Residue-level contacts at the interface:
Residue Y193 in the second protein interacts with residue V28 in the first protein (closest heavy-atom distance 2.4 Å).
Residue L58 in the second protein interacts with residue L20 in the first protein (closest heavy-atom distance 2.5 Å).
Residue P83 in the second protein interacts with residue V28 in the first protein (closest heavy-atom distance 4.1 Å).
Residue C86 in the second protein interacts with residue V28 in the first protein (closest heavy-atom distance 3.9 Å).
Residue P65 in the second protein is in contact with residue L20 in the first protein (closest heavy-atom distance 4.3 Å).
Residue S60 in the second protein interacts with residue T18 in the first protein (closest heavy-atom distance 2.9 Å).
Residue H113 in the second protein contacts residue V28 in the first protein (closest heavy-atom distance 4.2 Å).
Residue G63 in the second protein contacts residue P16 in the first protein (closest heavy-atom distance 4.8 Å).
Residue C86 in the second protein interacts with residue P27 in the first protein (closest heavy-atom distance 4.1 Å).
Residue M59 in the second protein is in contact with residue F17 in the first protein (closest heavy-atom distance 3.6 Å).
Residue T54 in the second protein contacts residue P27 in the first protein (closest heavy-atom distance 4.4 Å).
Residue A57 in the second protein contacts residue H22 in the first protein (closest heavy-atom distance 3.3 Å).
Residue L58 in the second protein is in contact with residue H22 in the first protein (closest heavy-atom distance 3.2 Å).
Residue S60 in the second protein contacts residue R19 in the first protein (closest heavy-atom distance 4.9 Å).
Residue Y189 in the second protein is in contact with residue V28 in the first protein (closest heavy-atom distance 3.4 Å).
Residue T56 in the second protein interacts with residue H22 in the first protein (closest heavy-atom distance 3.7 Å).
Residue L58 in the second protein contacts residue T18 in the first protein (closest heavy-atom distance 4.2 Å).
Residue S60 in the second protein is in contact with residue P16 in the first protein (closest heavy-atom distance 3.9 Å).
Residue I114 in the second protein interacts with residue V28 in the first protein (closest heavy-atom distance 3.7 Å).
Residue M59 in the second protein contacts residue R19 in the first protein (closest heavy-atom distance 4.2 Å).
Residue S70 in the second protein is in contact with residue P26 in the first protein (closest heavy-atom distance 3.8 Å).
Residue P120 in the second protein interacts with residue V28 in the first protein (closest heavy-atom distance 3.7 Å).
Residue C191 in the second protein contacts residue P27 in the first protein (closest heavy-atom distance 4.1 Å).
Residue C191 in the second protein contacts residue V28 in the first protein (closest heavy-atom distance 4.0 Å).
Residue G84 in the second protein is in contact with residue V28 in the first protein (closest heavy-atom distance 4.1 Å).
Residue A88 in the second protein interacts with residue P27 in the first protein (closest heavy-atom distance 3.6 Å).
Residue S126 in the second protein interacts with residue V28 in the first protein (closest heavy-atom distance 2.7 Å).
Residue Y189 in the second protein contacts residue P27 in the first protein (closest heavy-atom distance 3.4 Å).
Residue M59 in the second protein is in contact with residue T18 in the first protein (closest heavy-atom distance 3.3 Å).
Residue S119 in the second protein is in contact with residue V28 in the first protein (closest heavy-atom distance 4.9 Å).
Residue L61 in the second protein contacts residue P16 in the first protein (closest heavy-atom distance 3.2 Å).
Residue L58 in the second protein contacts residue R19 in the first protein (closest heavy-atom distance 3.5 Å).
Residue T56 in the second protein contacts residue R21 in the first protein (closest heavy-atom distance 4.5 Å).
Residue S70 in the second protein contacts residue P27 in the first protein (closest heavy-atom distance 3.8 Å).
Residue G84 in the second protein contacts residue P27 in the first protein (closest heavy-atom distance 3.5 Å).
Residue S60 in the second protein is in contact with residue L20 in the first protein (closest heavy-atom distance 3.5 Å).
Residue A57 in the second protein is in contact with residue L20 in the first protein (closest heavy-atom distance 3.2 Å).
Residue L61 in the second protein is in contact with residue F17 in the first protein (closest heavy-atom distance 4.6 Å).
Residue Y52 in the second protein interacts with residue P27 in the first protein (closest heavy-atom distance 4.0 Å).
Residue F62 in the second protein interacts with residue P16 in the first protein (closest heavy-atom distance 3.2 Å).
Residue S60 in the second protein contacts residue F17 in the first protein (closest heavy-atom distance 3.7 Å).
Residue M59 in the second protein contacts residue L20 in the first protein (closest heavy-atom distance 3.9 Å).
Residue Y189 in the second protein is in contact with residue P26 in the first protein (closest heavy-atom distance 4.4 Å).

Sequence of the first protein:
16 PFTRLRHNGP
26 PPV

The following describes two proteins that form a bound complex.

Sequence of the second protein:
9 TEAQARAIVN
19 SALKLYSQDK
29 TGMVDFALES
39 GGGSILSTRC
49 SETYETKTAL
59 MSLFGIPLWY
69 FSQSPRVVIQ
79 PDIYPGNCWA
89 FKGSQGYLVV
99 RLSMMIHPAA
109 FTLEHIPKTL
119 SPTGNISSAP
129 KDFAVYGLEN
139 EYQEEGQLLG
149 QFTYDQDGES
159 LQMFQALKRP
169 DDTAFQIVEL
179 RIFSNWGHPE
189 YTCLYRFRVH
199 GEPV